Interface contacts:
Residue Y358 in the second protein interacts with residue T200 in the first protein (closest heavy-atom distance 2.9 Å).
Residue Q464 in the second protein interacts with residue E232 in the first protein (closest heavy-atom distance 3.0 Å).
Residue Q737 in the second protein interacts with residue N651 in the first protein (closest heavy-atom distance 2.9 Å).
Residue H787 in the second protein contacts residue R380 in the first protein (closest heavy-atom distance 3.1 Å).
Residue Y593 in the second protein is in contact with residue V594 in the first protein (closest heavy-atom distance 3.1 Å).
Residue D738 in the second protein is in contact with residue D345 in the first protein (closest heavy-atom distance 2.9 Å).
Residue Q729 in the second protein interacts with residue R704 in the first protein (closest heavy-atom distance 3.1 Å).
Residue E576 in the second protein interacts with residue V594 in the first protein (closest heavy-atom distance 3.1 Å).
Residue D389 in the second protein interacts with residue L330 in the first protein (closest heavy-atom distance 3.0 Å).
Residue D396 in the second protein interacts with residue R199 in the first protein (closest heavy-atom distance 2.9 Å).
Residue L586 in the second protein interacts with residue M578 in the first protein (closest heavy-atom distance 3.1 Å).
Residue K414 in the second protein contacts residue N227 in the first protein (closest heavy-atom distance 3.0 Å).
Residue A360 in the second protein is in contact with residue K237 in the first protein (closest heavy-atom distance 3.0 Å).
Residue L354 in the second protein contacts residue R306 in the first protein (closest heavy-atom distance 2.8 Å).
Residue E774 in the second protein interacts with residue D533 in the first protein (closest heavy-atom distance 3.0 Å).
Residue N412 in the second protein contacts residue N228 in the first protein (closest heavy-atom distance 3.0 Å).
Residue E89 in the second protein interacts with residue N157 in the first protein (closest heavy-atom distance 2.9 Å).
Residue K735 in the second protein contacts residue V344 in the first protein (closest heavy-atom distance 3.1 Å).
Residue K735 in the second protein interacts with residue D345 in the first protein (closest heavy-atom distance 3.0 Å).
Residue H361 in the second protein is in contact with residue R198 in the first protein (closest heavy-atom distance 2.8 Å).
Residue D738 in the second protein interacts with residue V344 in the first protein (closest heavy-atom distance 3.0 Å).
Residue W483 in the second protein interacts with residue K201 in the first protein (closest heavy-atom distance 3.0 Å).
Residue R357 in the second protein interacts with residue G307 in the first protein (closest heavy-atom distance 2.9 Å).
Residue G4 in the second protein is in contact with residue Q270 in the first protein (closest heavy-atom distance 3.0 Å).
Residue D384 in the second protein contacts residue E325 in the first protein (closest heavy-atom distance 3.1 Å).
Residue F407 in the second protein interacts with residue V230 in the first protein (closest heavy-atom distance 2.9 Å).
Residue Q737 in the second protein interacts with residue D379 in the first protein (closest heavy-atom distance 3.1 Å).
Residue E417 in the second protein interacts with residue N227 in the first protein (closest heavy-atom distance 3.1 Å).
Residue K401 in the second protein interacts with residue E194 in the first protein (closest heavy-atom distance 3.1 Å).
Residue D393 in the second protein interacts with residue E331 in the first protein (closest heavy-atom distance 2.9 Å).
Residue Y102 in the second protein contacts residue Q270 in the first protein (closest heavy-atom distance 3.1 Å).
Residue P411 in the second protein interacts with residue N228 in the first protein (closest heavy-atom distance 3.0 Å).
Residue P591 in the second protein is in contact with residue P591 in the first protein (closest heavy-atom distance 3.0 Å).
Residue D393 in the second protein contacts residue R332 in the first protein (closest heavy-atom distance 2.9 Å).
Residue H361 in the second protein interacts with residue S197 in the first protein (closest heavy-atom distance 3.0 Å).
Residue D389 in the second protein interacts with residue E331 in the first protein (closest heavy-atom distance 3.0 Å).
Residue R733 in the second protein contacts residue D533 in the first protein (closest heavy-atom distance 2.9 Å).
Residue R763 in the second protein contacts residue E700 in the first protein (closest heavy-atom distance 3.0 Å).
Residue E397 in the second protein contacts residue R198 in the first protein (closest heavy-atom distance 2.8 Å).
Residue Q770 in the second protein is in contact with residue R536 in the first protein (closest heavy-atom distance 2.9 Å).
Residue R357 in the second protein contacts residue R306 in the first protein (closest heavy-atom distance 3.0 Å).
Residue F3 in the second protein interacts with residue A158 in the first protein (closest heavy-atom distance 3.0 Å).
Residue H362 in the second protein is in contact with residue I233 in the first protein (closest heavy-atom distance 3.1 Å).
Residue R403 in the second protein contacts residue E232 in the first protein (closest heavy-atom distance 3.1 Å).
Residue K732 in the second protein is in contact with residue E635 in the first protein (closest heavy-atom distance 3.0 Å).
Residue Q770 in the second protein is in contact with residue D533 in the first protein (closest heavy-atom distance 2.9 Å).
Residue Q729 in the second protein is in contact with residue E635 in the first protein (closest heavy-atom distance 3.1 Å).
Residue S400 in the second protein contacts residue S197 in the first protein (closest heavy-atom distance 3.0 Å).
Residue R5 in the second protein is in contact with residue A158 in the first protein (closest heavy-atom distance 3.1 Å).
Residue S400 in the second protein contacts residue R198 in the first protein (closest heavy-atom distance 2.7 Å).
Residue D775 in the second protein is in contact with residue K532 in the first protein (closest heavy-atom distance 2.9 Å).
Residue D396 in the second protein interacts with residue T200 in the first protein (closest heavy-atom distance 2.9 Å).
Residue R385 in the second protein contacts residue R321 in the first protein (closest heavy-atom distance 3.0 Å).
Residue L404 in the second protein interacts with residue E229 in the first protein (closest heavy-atom distance 3.0 Å).
Residue R385 in the second protein contacts residue Y320 in the first protein (closest heavy-atom distance 3.0 Å).
Residue E89 in the second protein is in contact with residue T154 in the first protein (closest heavy-atom distance 3.1 Å).
Residue E417 in the second protein is in contact with residue N228 in the first protein (closest heavy-atom distance 3.0 Å).
Residue E89 in the second protein is in contact with residue N155 in the first protein (closest heavy-atom distance 3.0 Å).
Residue Y593 in the second protein is in contact with residue E579 in the first protein (closest heavy-atom distance 3.0 Å).
Residue H361 in the second protein is in contact with residue Q310 in the first protein (closest heavy-atom distance 3.1 Å).

Sequence of the second protein:
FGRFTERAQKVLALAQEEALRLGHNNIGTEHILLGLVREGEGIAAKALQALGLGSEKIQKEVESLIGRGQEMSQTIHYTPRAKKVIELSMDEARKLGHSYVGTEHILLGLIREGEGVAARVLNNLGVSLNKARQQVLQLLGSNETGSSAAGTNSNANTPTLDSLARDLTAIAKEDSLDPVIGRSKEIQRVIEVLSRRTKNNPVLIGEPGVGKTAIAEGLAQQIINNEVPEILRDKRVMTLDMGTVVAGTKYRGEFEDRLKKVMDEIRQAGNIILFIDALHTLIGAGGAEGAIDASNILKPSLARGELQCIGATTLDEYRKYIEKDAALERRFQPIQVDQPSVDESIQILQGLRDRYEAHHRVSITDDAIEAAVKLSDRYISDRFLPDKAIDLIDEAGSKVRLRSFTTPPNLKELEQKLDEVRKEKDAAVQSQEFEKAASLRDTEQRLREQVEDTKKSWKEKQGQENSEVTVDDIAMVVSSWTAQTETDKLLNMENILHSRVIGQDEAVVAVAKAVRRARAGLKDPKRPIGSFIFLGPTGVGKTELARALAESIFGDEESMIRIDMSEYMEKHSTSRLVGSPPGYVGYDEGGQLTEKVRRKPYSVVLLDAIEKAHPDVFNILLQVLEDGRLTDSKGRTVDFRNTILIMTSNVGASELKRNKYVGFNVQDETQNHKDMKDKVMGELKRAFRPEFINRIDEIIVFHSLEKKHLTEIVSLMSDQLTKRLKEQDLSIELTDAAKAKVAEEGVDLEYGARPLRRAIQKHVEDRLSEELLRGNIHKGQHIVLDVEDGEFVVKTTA

Sequence of the first protein:
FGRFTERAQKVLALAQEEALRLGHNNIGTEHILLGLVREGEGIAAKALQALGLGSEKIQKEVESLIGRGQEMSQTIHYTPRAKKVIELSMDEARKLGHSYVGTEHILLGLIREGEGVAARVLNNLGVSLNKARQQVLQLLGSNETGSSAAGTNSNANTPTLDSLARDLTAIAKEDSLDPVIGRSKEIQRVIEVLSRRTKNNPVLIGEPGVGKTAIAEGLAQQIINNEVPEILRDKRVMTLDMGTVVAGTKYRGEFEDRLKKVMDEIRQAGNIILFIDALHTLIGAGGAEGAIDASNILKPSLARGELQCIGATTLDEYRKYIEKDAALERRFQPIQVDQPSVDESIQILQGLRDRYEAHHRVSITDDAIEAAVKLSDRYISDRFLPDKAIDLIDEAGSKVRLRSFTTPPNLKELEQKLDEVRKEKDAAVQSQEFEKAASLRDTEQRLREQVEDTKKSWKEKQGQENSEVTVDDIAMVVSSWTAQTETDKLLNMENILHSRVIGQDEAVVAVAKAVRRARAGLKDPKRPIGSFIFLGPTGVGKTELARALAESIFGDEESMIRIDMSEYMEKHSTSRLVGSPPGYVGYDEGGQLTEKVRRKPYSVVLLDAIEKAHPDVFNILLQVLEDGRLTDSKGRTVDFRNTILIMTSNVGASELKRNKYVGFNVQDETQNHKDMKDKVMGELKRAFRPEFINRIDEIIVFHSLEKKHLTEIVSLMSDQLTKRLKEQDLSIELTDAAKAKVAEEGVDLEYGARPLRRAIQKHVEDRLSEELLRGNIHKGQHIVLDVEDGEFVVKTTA

These two protein chains interact to form a complex.